This data describes a binding interaction between two proteins.

Interface contacts:
Residue L14 in protein 1 contacts residue I37 in protein 2 (closest heavy-atom distance 3.7 Å).
Residue A18 in protein 1 is in contact with residue L41 in protein 2 (closest heavy-atom distance 4.1 Å).
Residue M28 in protein 1 contacts residue S50 in protein 2 (closest heavy-atom distance 4.2 Å).
Residue A25 in protein 1 interacts with residue F45 in protein 2 (closest heavy-atom distance 4.2 Å).
Residue M28 in protein 1 contacts residue T46 in protein 2 (closest heavy-atom distance 3.9 Å).
Residue Y21 in protein 1 is in contact with residue F45 in protein 2 (closest heavy-atom distance 3.6 Å).
Residue A7 in protein 1 contacts residue W26 in protein 2 (closest heavy-atom distance 4.3 Å).
Residue A18 in protein 1 contacts residue F45 in protein 2 (closest heavy-atom distance 4.4 Å).
Residue I32 in protein 1 interacts with residue S50 in protein 2 (closest heavy-atom distance 3.8 Å).
Residue I32 in protein 1 contacts residue A49 in protein 2 (closest heavy-atom distance 4.0 Å).
Residue Y21 in protein 1 contacts residue F42 in protein 2 (closest heavy-atom distance 3.8 Å).
Residue I22 in protein 1 contacts residue F45 in protein 2 (closest heavy-atom distance 3.6 Å).
Residue P6 in protein 1 interacts with residue W26 in protein 2 (closest heavy-atom distance 4.1 Å).
Residue Y21 in protein 1 is in contact with residue G38 in protein 2 (closest heavy-atom distance 3.4 Å).
Residue P6 in protein 1 interacts with residue V30 in protein 2 (closest heavy-atom distance 4.7 Å).
Residue Y21 in protein 1 interacts with residue I39 in protein 2 (closest heavy-atom distance 5.0 Å).
Residue L14 in protein 1 contacts residue G34 in protein 2 (closest heavy-atom distance 4.1 Å).
Residue L14 in protein 1 is in contact with residue L41 in protein 2 (closest heavy-atom distance 4.9 Å).
Residue L14 in protein 1 is in contact with residue V33 in protein 2 (closest heavy-atom distance 4.6 Å).
Residue A25 in protein 1 contacts residue A49 in protein 2 (closest heavy-atom distance 3.6 Å).
Residue Y21 in protein 1 contacts residue L41 in protein 2 (closest heavy-atom distance 4.0 Å).
Residue M28 in protein 1 is in contact with residue F45 in protein 2 (closest heavy-atom distance 4.7 Å).
Residue A10 in protein 1 interacts with residue V30 in protein 2 (closest heavy-atom distance 4.0 Å).
Residue V29 in protein 1 interacts with residue A49 in protein 2 (closest heavy-atom distance 3.4 Å).
Residue M28 in protein 1 interacts with residue A49 in protein 2 (closest heavy-atom distance 3.1 Å).

Sequence of protein 1:
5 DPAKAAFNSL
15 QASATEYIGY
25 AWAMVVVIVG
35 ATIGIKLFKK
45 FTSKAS

Sequence of protein 2:
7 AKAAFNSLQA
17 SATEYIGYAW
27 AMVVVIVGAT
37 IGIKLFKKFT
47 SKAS